Sequence of chain A:
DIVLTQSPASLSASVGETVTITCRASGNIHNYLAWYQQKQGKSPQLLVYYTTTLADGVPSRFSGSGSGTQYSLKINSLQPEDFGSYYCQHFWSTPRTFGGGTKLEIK

Residue-level contacts at the interface:
Residue N19 in chain B interacts with residue Y50 in chain A (closest heavy-atom distance 3.6 Å).
Residue R125 in chain B contacts residue W92 in chain A (closest heavy-atom distance 3.7 Å).
Residue R128 in chain B interacts with residue H30 in chain A (closest heavy-atom distance 4.8 Å).
Residue Q121 in chain B interacts with residue Y32 in chain A (closest heavy-atom distance 3.6 Å).
Residue I124 in chain B interacts with residue Y32 in chain A (closest heavy-atom distance 3.9 Å).
Residue A18 in chain B interacts with residue Y50 in chain A (closest heavy-atom distance 4.5 Å).
Residue G26 in chain B is in contact with residue Y32 in chain A (closest heavy-atom distance 5.0 Å).
Residue Q121 in chain B contacts residue S93 in chain A (closest heavy-atom distance 3.0 Å).
Residue G22 in chain B is in contact with residue Y49 in chain A (closest heavy-atom distance 3.8 Å).
Residue L25 in chain B interacts with residue Y32 in chain A (closest heavy-atom distance 4.4 Å).
Residue Q121 in chain B is in contact with residue W92 in chain A (closest heavy-atom distance 3.8 Å).
Residue N19 in chain B contacts residue Y49 in chain A (closest heavy-atom distance 3.9 Å).
Residue Q121 in chain B contacts residue F91 in chain A (closest heavy-atom distance 3.0 Å).
Residue R125 in chain B interacts with residue S93 in chain A (closest heavy-atom distance 3.9 Å).
Residue N19 in chain B is in contact with residue T53 in chain A (closest heavy-atom distance 3.0 Å).
Residue S24 in chain B is in contact with residue Y32 in chain A (closest heavy-atom distance 3.8 Å).

This data describes a binding interaction between two proteins.

Sequence of chain B:
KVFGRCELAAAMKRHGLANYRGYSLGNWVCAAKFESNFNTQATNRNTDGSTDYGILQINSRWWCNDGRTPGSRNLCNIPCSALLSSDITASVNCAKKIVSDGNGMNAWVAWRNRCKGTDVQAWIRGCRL